Sequence of protein 2:
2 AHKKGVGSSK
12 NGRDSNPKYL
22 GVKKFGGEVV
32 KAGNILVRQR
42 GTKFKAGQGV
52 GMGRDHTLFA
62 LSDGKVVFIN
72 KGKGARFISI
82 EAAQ

Sequence of protein 1:
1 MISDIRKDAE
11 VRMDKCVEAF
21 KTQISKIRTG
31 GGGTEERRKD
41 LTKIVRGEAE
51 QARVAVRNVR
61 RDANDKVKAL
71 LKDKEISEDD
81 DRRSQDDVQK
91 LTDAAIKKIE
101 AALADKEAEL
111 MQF

Contacts between the two chains:
Residue L70 in protein 1 contacts residue K4 in protein 2 (closest heavy-atom distance 3.7 Å).
Residue L70 in protein 1 contacts residue K5 in protein 2 (closest heavy-atom distance 4.1 Å).
Residue E75 in protein 1 interacts with residue K5 in protein 2 (closest heavy-atom distance 2.9 Å).
Residue D73 in protein 1 is in contact with residue A2 in protein 2 (closest heavy-atom distance 3.5 Å).
Residue M1 in protein 1 is in contact with residue K5 in protein 2 (closest heavy-atom distance 3.4 Å).
Residue D73 in protein 1 is in contact with residue H3 in protein 2 (closest heavy-atom distance 3.3 Å).
Residue E75 in protein 1 is in contact with residue H3 in protein 2 (closest heavy-atom distance 3.3 Å).
Residue E75 in protein 1 contacts residue G6 in protein 2 (closest heavy-atom distance 5.0 Å).
Residue K74 in protein 1 interacts with residue G6 in protein 2 (closest heavy-atom distance 4.7 Å).
Residue D73 in protein 1 interacts with residue K4 in protein 2 (closest heavy-atom distance 3.0 Å).
Residue K74 in protein 1 is in contact with residue H3 in protein 2 (closest heavy-atom distance 3.9 Å).
Residue E75 in protein 1 interacts with residue K4 in protein 2 (closest heavy-atom distance 3.1 Å).

This data describes a binding interaction between two proteins.